Sequence of protein 2:
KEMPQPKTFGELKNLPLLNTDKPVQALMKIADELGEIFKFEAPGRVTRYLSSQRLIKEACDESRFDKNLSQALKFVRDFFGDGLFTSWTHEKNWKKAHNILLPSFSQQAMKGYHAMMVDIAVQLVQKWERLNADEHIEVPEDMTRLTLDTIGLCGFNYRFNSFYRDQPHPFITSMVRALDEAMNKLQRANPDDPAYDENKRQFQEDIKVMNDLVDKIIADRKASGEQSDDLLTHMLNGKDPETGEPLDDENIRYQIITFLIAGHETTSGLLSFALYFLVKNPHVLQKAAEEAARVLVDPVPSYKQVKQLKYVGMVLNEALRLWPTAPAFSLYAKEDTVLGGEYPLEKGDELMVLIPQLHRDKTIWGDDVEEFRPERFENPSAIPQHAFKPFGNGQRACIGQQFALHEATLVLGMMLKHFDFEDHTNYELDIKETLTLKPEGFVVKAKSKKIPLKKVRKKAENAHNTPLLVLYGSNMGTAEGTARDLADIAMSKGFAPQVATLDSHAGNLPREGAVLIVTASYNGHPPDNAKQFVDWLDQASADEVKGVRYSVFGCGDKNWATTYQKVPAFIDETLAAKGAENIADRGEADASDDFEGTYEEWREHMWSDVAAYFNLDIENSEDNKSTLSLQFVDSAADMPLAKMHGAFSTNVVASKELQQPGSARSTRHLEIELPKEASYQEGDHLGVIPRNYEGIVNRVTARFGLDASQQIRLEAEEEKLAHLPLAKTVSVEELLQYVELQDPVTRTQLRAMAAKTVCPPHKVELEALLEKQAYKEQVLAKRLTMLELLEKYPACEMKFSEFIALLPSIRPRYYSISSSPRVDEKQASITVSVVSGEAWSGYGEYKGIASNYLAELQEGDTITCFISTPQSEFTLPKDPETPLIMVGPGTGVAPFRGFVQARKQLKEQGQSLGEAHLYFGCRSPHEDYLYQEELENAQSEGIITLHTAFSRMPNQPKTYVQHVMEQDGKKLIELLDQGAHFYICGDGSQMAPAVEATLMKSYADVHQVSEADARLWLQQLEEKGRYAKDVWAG

Sequence of protein 1:
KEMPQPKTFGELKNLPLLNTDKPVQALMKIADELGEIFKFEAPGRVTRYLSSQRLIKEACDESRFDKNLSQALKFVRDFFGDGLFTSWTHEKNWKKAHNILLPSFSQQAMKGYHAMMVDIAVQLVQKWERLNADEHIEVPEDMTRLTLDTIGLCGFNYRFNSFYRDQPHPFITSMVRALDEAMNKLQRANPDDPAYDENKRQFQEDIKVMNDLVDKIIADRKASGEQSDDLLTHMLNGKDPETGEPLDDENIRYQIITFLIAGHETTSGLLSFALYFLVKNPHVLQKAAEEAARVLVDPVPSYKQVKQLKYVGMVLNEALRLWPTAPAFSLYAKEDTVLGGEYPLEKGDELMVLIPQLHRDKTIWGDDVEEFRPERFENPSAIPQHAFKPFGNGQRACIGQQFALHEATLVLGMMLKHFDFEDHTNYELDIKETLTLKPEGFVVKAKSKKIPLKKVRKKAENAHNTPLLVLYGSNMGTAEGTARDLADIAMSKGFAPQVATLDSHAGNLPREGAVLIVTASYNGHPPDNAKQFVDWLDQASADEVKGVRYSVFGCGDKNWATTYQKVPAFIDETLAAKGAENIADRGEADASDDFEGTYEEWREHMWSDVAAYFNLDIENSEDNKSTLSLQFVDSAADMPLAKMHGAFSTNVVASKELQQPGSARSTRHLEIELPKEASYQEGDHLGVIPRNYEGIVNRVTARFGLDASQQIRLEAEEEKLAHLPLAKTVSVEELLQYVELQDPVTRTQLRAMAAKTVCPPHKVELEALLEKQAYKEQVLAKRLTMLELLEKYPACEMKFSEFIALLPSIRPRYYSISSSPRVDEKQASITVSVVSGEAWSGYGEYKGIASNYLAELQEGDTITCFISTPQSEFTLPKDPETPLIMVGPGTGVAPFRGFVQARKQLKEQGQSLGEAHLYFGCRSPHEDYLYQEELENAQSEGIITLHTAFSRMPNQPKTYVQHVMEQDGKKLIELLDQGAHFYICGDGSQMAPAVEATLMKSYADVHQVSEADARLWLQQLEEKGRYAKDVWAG

Contacts between the two chains:
Residue L714 in protein 2 interacts with residue S629 in protein 1 (closest heavy-atom distance 2.6 Å).
Residue S801 in protein 2 contacts residue L628 in protein 1 (closest heavy-atom distance 2.1 Å).
Residue I712 in protein 2 is in contact with residue D634 in protein 1 (closest heavy-atom distance 2.3 Å).
Residue E715 in protein 2 is in contact with residue S629 in protein 1 (closest heavy-atom distance 1.1 Å).
Residue L630 in protein 2 interacts with residue S801 in protein 1 (closest heavy-atom distance 1.5 Å).
Residue Q631 in protein 2 is in contact with residue L714 in protein 1 (closest heavy-atom distance 2.2 Å).
Residue E715 in protein 2 contacts residue Q631 in protein 1 (closest heavy-atom distance 1.8 Å).
Residue E718 in protein 2 interacts with residue S626 in protein 1 (closest heavy-atom distance 1.9 Å).
Residue F632 in protein 2 interacts with residue R713 in protein 1 (closest heavy-atom distance 0.5 Å).
Residue S381 in protein 2 is in contact with residue W560 in protein 1 (closest heavy-atom distance 2.5 Å).
Residue K127 in protein 2 interacts with residue Y164 in protein 1 (closest heavy-atom distance 2.4 Å).
Residue E715 in protein 2 interacts with residue L630 in protein 1 (closest heavy-atom distance 2.7 Å).
Residue L630 in protein 2 is in contact with residue L714 in protein 1 (closest heavy-atom distance 2.5 Å).
Residue Y164 in protein 2 interacts with residue K127 in protein 1 (closest heavy-atom distance 2.4 Å).
Residue Q227 in protein 2 interacts with residue R457 in protein 1 (closest heavy-atom distance 0.7 Å).
Residue Q631 in protein 2 interacts with residue R713 in protein 1 (closest heavy-atom distance 1.9 Å).
Residue L714 in protein 2 contacts residue F632 in protein 1 (closest heavy-atom distance 1.9 Å).
Residue Q711 in protein 2 interacts with residue D634 in protein 1 (closest heavy-atom distance 1.6 Å).
Residue E802 in protein 2 contacts residue L630 in protein 1 (closest heavy-atom distance 2.5 Å).
Residue K728 in protein 2 contacts residue F632 in protein 1 (closest heavy-atom distance 2.5 Å).
Residue E715 in protein 2 is in contact with residue L628 in protein 1 (closest heavy-atom distance 2.0 Å).
Residue E717 in protein 2 interacts with residue T627 in protein 1 (closest heavy-atom distance 1.7 Å).
Residue K111 in protein 2 is in contact with residue E596 in protein 1 (closest heavy-atom distance 0.9 Å).
Residue L714 in protein 2 is in contact with residue L630 in protein 1 (closest heavy-atom distance 2.8 Å).
Residue L628 in protein 2 is in contact with residue E717 in protein 1 (closest heavy-atom distance 2.8 Å).
Residue A716 in protein 2 interacts with residue L628 in protein 1 (closest heavy-atom distance 2.2 Å).
Residue N132 in protein 2 contacts residue Y158 in protein 1 (closest heavy-atom distance 2.7 Å).
Residue T627 in protein 2 contacts residue E718 in protein 1 (closest heavy-atom distance 2.4 Å).
Residue R159 in protein 2 is in contact with residue N132 in protein 1 (closest heavy-atom distance 1.9 Å).
Residue E226 in protein 2 interacts with residue R457 in protein 1 (closest heavy-atom distance 2.0 Å).
Residue E718 in protein 2 interacts with residue L628 in protein 1 (closest heavy-atom distance 2.2 Å).
Residue Q711 in protein 2 is in contact with residue S635 in protein 1 (closest heavy-atom distance 2.4 Å).
Residue Q710 in protein 2 contacts residue D634 in protein 1 (closest heavy-atom distance 2.1 Å).
Residue L714 in protein 2 is in contact with residue Q631 in protein 1 (closest heavy-atom distance 0.5 Å).
Residue R130 in protein 2 is in contact with residue R159 in protein 1 (closest heavy-atom distance 1.7 Å).
Residue R159 in protein 2 interacts with residue R130 in protein 1 (closest heavy-atom distance 2.3 Å).
Residue S629 in protein 2 contacts residue A716 in protein 1 (closest heavy-atom distance 1.3 Å).
Residue A716 in protein 2 contacts residue S629 in protein 1 (closest heavy-atom distance 1.6 Å).
Residue I712 in protein 2 contacts residue V633 in protein 1 (closest heavy-atom distance 1.9 Å).
Residue Q126 in protein 2 is in contact with residue Q126 in protein 1 (closest heavy-atom distance 2.6 Å).
Residue Q631 in protein 2 interacts with residue E715 in protein 1 (closest heavy-atom distance 1.3 Å).
Residue R713 in protein 2 contacts residue Q631 in protein 1 (closest heavy-atom distance 1.9 Å).
Residue R130 in protein 2 contacts residue Q123 in protein 1 (closest heavy-atom distance 2.2 Å).
Residue R713 in protein 2 contacts residue F632 in protein 1 (closest heavy-atom distance 0.6 Å).
Residue Y164 in protein 2 is in contact with residue Q126 in protein 1 (closest heavy-atom distance 2.8 Å).
Residue S228 in protein 2 is in contact with residue R457 in protein 1 (closest heavy-atom distance 1.8 Å).
Residue D594 in protein 2 contacts residue L780 in protein 1 (closest heavy-atom distance 2.5 Å).
Residue S801 in protein 2 is in contact with residue L630 in protein 1 (closest heavy-atom distance 1.0 Å).
Residue E718 in protein 2 contacts residue T627 in protein 1 (closest heavy-atom distance 2.4 Å).
Residue L630 in protein 2 interacts with residue E715 in protein 1 (closest heavy-atom distance 1.8 Å).
Residue I712 in protein 2 contacts residue F632 in protein 1 (closest heavy-atom distance 1.9 Å).
Residue A716 in protein 2 interacts with residue T627 in protein 1 (closest heavy-atom distance 2.5 Å).
Residue N379 in protein 2 interacts with residue N559 in protein 1 (closest heavy-atom distance 2.4 Å).
Residue L628 in protein 2 interacts with residue E718 in protein 1 (closest heavy-atom distance 2.2 Å).
Residue Q123 in protein 2 interacts with residue R130 in protein 1 (closest heavy-atom distance 2.1 Å).
Residue S629 in protein 2 is in contact with residue E715 in protein 1 (closest heavy-atom distance 1.8 Å).
Residue N132 in protein 2 is in contact with residue R159 in protein 1 (closest heavy-atom distance 1.9 Å).
Residue F632 in protein 2 interacts with residue L714 in protein 1 (closest heavy-atom distance 0.7 Å).
Residue F632 in protein 2 is in contact with residue I712 in protein 1 (closest heavy-atom distance 2.6 Å).
Residue F632 in protein 2 interacts with residue E715 in protein 1 (closest heavy-atom distance 1.9 Å).

These two protein chains interact to form a complex.